Sequence of the first protein:
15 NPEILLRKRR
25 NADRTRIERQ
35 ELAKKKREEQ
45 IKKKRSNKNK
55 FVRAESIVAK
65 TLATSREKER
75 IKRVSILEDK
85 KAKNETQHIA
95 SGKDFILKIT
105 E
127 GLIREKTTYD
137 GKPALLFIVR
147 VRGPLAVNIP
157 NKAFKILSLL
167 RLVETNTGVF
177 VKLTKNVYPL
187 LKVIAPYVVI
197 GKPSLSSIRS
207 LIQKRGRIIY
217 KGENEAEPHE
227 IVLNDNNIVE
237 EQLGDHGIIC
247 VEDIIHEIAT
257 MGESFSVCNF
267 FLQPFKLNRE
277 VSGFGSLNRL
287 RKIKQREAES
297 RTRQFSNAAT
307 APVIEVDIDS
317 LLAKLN

The following describes two proteins that form a bound complex.

Contacts between the two chains:
Residue E207 in the second protein is in contact with residue V228 in the first protein (closest heavy-atom distance 3.8 Å).
Residue T148 in the second protein contacts residue N274 in the first protein (closest heavy-atom distance 3.7 Å).
Residue S147 in the second protein is in contact with residue R211 in the first protein (closest heavy-atom distance 2.7 Å).
Residue P206 in the second protein is in contact with residue Q209 in the first protein (closest heavy-atom distance 3.7 Å).
Residue L94 in the second protein interacts with residue S282 in the first protein (closest heavy-atom distance 3.5 Å).
Residue T91 in the second protein interacts with residue S282 in the first protein (closest heavy-atom distance 3.5 Å).
Residue P146 in the second protein contacts residue R211 in the first protein (closest heavy-atom distance 3.6 Å).
Residue D394 in the second protein contacts residue T256 in the first protein (closest heavy-atom distance 2.8 Å).
Residue F205 in the second protein interacts with residue N230 in the first protein (closest heavy-atom distance 3.9 Å).
Residue E106 in the second protein is in contact with residue K290 in the first protein (closest heavy-atom distance 3.7 Å).
Residue P210 in the second protein interacts with residue Q34 in the first protein (closest heavy-atom distance 3.2 Å).
Residue L94 in the second protein contacts residue R285 in the first protein (closest heavy-atom distance 3.8 Å).
Residue V371 in the second protein is in contact with residue E248 in the first protein (closest heavy-atom distance 3.4 Å).
Residue D374 in the second protein contacts residue Q209 in the first protein (closest heavy-atom distance 3.9 Å).
Residue N157 in the second protein interacts with residue A319 in the first protein (closest heavy-atom distance 3.8 Å).
Residue P146 in the second protein contacts residue K210 in the first protein (closest heavy-atom distance 3.6 Å).
Residue R414 in the second protein interacts with residue I245 in the first protein (closest heavy-atom distance 3.6 Å).
Residue R414 in the second protein contacts residue D249 in the first protein (closest heavy-atom distance 3.1 Å).
Residue P206 in the second protein interacts with residue L229 in the first protein (closest heavy-atom distance 3.1 Å).
Residue A391 in the second protein is in contact with residue E248 in the first protein (closest heavy-atom distance 3.6 Å).
Residue S147 in the second protein is in contact with residue L321 in the first protein (closest heavy-atom distance 3.9 Å).
Residue D394 in the second protein interacts with residue H252 in the first protein (closest heavy-atom distance 2.7 Å).
Residue N144 in the second protein interacts with residue K210 in the first protein (closest heavy-atom distance 3.2 Å).
Residue P206 in the second protein interacts with residue V228 in the first protein (closest heavy-atom distance 3.3 Å).
Residue P206 in the second protein contacts residue R211 in the first protein (closest heavy-atom distance 3.4 Å).
Residue K204 in the second protein contacts residue Q209 in the first protein (closest heavy-atom distance 3.5 Å).
Residue F86 in the second protein is in contact with residue L283 in the first protein (closest heavy-atom distance 3.4 Å).
Residue S257 in the second protein interacts with residue S202 in the first protein (closest heavy-atom distance 3.3 Å).
Residue F205 in the second protein is in contact with residue L229 in the first protein (closest heavy-atom distance 3.5 Å).
Residue N208 in the second protein interacts with residue I31 in the first protein (closest heavy-atom distance 3.5 Å).
Residue P206 in the second protein is in contact with residue K210 in the first protein (closest heavy-atom distance 3.2 Å).
Residue E207 in the second protein is in contact with residue N230 in the first protein (closest heavy-atom distance 2.7 Å).
Residue E106 in the second protein interacts with residue L286 in the first protein (closest heavy-atom distance 3.8 Å).
Residue I255 in the second protein is in contact with residue L201 in the first protein (closest heavy-atom distance 3.7 Å).
Residue A102 in the second protein contacts residue L286 in the first protein (closest heavy-atom distance 3.8 Å).
Residue S147 in the second protein contacts residue N274 in the first protein (closest heavy-atom distance 2.9 Å).
Residue I256 in the second protein contacts residue S202 in the first protein (closest heavy-atom distance 3.4 Å).
Residue K254 in the second protein contacts residue S200 in the first protein (closest heavy-atom distance 3.2 Å).
Residue K254 in the second protein interacts with residue S202 in the first protein (closest heavy-atom distance 3.2 Å).
Residue R369 in the second protein contacts residue H252 in the first protein (closest heavy-atom distance 3.2 Å).
Residue E106 in the second protein interacts with residue L283 in the first protein (closest heavy-atom distance 3.6 Å).
Residue A87 in the second protein interacts with residue S282 in the first protein (closest heavy-atom distance 3.6 Å).
Residue S153 in the second protein contacts residue K320 in the first protein (closest heavy-atom distance 3.5 Å).
Residue Q395 in the second protein interacts with residue L201 in the first protein (closest heavy-atom distance 3.6 Å).
Residue L90 in the second protein is in contact with residue S282 in the first protein (closest heavy-atom distance 3.6 Å).
Residue I256 in the second protein interacts with residue R205 in the first protein (closest heavy-atom distance 3.9 Å).
Residue F205 in the second protein interacts with residue Q209 in the first protein (closest heavy-atom distance 3.8 Å).
Residue K103 in the second protein interacts with residue E293 in the first protein (closest heavy-atom distance 3.1 Å).
Residue A391 in the second protein interacts with residue L201 in the first protein (closest heavy-atom distance 3.5 Å).
Residue L90 in the second protein is in contact with residue L286 in the first protein (closest heavy-atom distance 3.6 Å).
Residue D253 in the second protein is in contact with residue S202 in the first protein (closest heavy-atom distance 2.6 Å).
Residue I255 in the second protein contacts residue S202 in the first protein (closest heavy-atom distance 3.6 Å).
Residue S147 in the second protein is in contact with residue N322 in the first protein (closest heavy-atom distance 3.0 Å).
Residue R369 in the second protein interacts with residue E248 in the first protein (closest heavy-atom distance 3.0 Å).
Residue A391 in the second protein is in contact with residue R205 in the first protein (closest heavy-atom distance 3.3 Å).
Residue S211 in the second protein interacts with residue K38 in the first protein (closest heavy-atom distance 3.3 Å).
Residue R369 in the second protein contacts residue D249 in the first protein (closest heavy-atom distance 3.3 Å).
Residue K254 in the second protein contacts residue D315 in the first protein (closest heavy-atom distance 3.5 Å).
Residue S153 in the second protein contacts residue A319 in the first protein (closest heavy-atom distance 3.2 Å).
Residue S143 in the second protein contacts residue K210 in the first protein (closest heavy-atom distance 3.1 Å).

Sequence of the second protein:
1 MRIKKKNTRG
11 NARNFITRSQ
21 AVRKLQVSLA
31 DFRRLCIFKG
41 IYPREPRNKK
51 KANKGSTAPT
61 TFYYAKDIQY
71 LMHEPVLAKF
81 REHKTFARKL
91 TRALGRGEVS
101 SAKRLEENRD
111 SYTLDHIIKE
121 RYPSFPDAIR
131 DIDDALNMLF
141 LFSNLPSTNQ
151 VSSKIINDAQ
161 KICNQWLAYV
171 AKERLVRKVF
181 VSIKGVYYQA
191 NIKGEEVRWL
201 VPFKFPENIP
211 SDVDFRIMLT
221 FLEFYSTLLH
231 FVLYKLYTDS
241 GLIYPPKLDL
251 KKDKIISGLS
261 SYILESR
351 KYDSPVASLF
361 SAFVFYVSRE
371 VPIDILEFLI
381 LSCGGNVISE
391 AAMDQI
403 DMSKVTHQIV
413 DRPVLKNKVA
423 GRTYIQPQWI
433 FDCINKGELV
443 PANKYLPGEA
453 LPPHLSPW